These two protein chains interact to form a complex.

Sequence of the second protein:
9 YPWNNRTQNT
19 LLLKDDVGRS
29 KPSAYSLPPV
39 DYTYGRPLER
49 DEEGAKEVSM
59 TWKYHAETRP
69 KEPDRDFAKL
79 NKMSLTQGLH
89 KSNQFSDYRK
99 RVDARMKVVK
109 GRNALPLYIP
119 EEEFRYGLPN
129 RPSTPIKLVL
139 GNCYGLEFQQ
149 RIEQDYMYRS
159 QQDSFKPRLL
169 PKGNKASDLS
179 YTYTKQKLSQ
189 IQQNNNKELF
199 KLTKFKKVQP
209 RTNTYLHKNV

Sequence of the first protein:
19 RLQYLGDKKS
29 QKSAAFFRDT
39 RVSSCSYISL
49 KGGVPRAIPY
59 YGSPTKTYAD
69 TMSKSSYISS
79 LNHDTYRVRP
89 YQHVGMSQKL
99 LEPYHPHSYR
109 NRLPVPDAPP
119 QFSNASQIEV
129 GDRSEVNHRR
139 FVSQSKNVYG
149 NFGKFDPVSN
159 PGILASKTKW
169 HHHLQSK

Interface contacts:
Residue K98 in the second protein interacts with residue R19 in the first protein (closest heavy-atom distance 4.5 Å).
Residue K69 in the second protein is in contact with residue M70 in the first protein (closest heavy-atom distance 4.8 Å).
Residue K69 in the second protein interacts with residue A67 in the first protein (closest heavy-atom distance 3.2 Å).
Residue K69 in the second protein contacts residue D68 in the first protein (closest heavy-atom distance 2.5 Å).
Residue R67 in the second protein is in contact with residue A67 in the first protein (closest heavy-atom distance 4.8 Å).
Residue D101 in the second protein contacts residue R19 in the first protein (closest heavy-atom distance 4.2 Å).
Residue R67 in the second protein contacts residue T65 in the first protein (closest heavy-atom distance 4.5 Å).
Residue R103 in the second protein is in contact with residue R19 in the first protein (closest heavy-atom distance 4.2 Å).